This data describes a binding interaction between two proteins.

Sequence of chain A:
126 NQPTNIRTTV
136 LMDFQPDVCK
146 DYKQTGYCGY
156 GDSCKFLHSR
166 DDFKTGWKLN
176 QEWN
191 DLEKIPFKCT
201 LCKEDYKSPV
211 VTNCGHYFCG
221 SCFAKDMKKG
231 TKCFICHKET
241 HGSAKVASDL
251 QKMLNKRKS

Sequence of chain B:
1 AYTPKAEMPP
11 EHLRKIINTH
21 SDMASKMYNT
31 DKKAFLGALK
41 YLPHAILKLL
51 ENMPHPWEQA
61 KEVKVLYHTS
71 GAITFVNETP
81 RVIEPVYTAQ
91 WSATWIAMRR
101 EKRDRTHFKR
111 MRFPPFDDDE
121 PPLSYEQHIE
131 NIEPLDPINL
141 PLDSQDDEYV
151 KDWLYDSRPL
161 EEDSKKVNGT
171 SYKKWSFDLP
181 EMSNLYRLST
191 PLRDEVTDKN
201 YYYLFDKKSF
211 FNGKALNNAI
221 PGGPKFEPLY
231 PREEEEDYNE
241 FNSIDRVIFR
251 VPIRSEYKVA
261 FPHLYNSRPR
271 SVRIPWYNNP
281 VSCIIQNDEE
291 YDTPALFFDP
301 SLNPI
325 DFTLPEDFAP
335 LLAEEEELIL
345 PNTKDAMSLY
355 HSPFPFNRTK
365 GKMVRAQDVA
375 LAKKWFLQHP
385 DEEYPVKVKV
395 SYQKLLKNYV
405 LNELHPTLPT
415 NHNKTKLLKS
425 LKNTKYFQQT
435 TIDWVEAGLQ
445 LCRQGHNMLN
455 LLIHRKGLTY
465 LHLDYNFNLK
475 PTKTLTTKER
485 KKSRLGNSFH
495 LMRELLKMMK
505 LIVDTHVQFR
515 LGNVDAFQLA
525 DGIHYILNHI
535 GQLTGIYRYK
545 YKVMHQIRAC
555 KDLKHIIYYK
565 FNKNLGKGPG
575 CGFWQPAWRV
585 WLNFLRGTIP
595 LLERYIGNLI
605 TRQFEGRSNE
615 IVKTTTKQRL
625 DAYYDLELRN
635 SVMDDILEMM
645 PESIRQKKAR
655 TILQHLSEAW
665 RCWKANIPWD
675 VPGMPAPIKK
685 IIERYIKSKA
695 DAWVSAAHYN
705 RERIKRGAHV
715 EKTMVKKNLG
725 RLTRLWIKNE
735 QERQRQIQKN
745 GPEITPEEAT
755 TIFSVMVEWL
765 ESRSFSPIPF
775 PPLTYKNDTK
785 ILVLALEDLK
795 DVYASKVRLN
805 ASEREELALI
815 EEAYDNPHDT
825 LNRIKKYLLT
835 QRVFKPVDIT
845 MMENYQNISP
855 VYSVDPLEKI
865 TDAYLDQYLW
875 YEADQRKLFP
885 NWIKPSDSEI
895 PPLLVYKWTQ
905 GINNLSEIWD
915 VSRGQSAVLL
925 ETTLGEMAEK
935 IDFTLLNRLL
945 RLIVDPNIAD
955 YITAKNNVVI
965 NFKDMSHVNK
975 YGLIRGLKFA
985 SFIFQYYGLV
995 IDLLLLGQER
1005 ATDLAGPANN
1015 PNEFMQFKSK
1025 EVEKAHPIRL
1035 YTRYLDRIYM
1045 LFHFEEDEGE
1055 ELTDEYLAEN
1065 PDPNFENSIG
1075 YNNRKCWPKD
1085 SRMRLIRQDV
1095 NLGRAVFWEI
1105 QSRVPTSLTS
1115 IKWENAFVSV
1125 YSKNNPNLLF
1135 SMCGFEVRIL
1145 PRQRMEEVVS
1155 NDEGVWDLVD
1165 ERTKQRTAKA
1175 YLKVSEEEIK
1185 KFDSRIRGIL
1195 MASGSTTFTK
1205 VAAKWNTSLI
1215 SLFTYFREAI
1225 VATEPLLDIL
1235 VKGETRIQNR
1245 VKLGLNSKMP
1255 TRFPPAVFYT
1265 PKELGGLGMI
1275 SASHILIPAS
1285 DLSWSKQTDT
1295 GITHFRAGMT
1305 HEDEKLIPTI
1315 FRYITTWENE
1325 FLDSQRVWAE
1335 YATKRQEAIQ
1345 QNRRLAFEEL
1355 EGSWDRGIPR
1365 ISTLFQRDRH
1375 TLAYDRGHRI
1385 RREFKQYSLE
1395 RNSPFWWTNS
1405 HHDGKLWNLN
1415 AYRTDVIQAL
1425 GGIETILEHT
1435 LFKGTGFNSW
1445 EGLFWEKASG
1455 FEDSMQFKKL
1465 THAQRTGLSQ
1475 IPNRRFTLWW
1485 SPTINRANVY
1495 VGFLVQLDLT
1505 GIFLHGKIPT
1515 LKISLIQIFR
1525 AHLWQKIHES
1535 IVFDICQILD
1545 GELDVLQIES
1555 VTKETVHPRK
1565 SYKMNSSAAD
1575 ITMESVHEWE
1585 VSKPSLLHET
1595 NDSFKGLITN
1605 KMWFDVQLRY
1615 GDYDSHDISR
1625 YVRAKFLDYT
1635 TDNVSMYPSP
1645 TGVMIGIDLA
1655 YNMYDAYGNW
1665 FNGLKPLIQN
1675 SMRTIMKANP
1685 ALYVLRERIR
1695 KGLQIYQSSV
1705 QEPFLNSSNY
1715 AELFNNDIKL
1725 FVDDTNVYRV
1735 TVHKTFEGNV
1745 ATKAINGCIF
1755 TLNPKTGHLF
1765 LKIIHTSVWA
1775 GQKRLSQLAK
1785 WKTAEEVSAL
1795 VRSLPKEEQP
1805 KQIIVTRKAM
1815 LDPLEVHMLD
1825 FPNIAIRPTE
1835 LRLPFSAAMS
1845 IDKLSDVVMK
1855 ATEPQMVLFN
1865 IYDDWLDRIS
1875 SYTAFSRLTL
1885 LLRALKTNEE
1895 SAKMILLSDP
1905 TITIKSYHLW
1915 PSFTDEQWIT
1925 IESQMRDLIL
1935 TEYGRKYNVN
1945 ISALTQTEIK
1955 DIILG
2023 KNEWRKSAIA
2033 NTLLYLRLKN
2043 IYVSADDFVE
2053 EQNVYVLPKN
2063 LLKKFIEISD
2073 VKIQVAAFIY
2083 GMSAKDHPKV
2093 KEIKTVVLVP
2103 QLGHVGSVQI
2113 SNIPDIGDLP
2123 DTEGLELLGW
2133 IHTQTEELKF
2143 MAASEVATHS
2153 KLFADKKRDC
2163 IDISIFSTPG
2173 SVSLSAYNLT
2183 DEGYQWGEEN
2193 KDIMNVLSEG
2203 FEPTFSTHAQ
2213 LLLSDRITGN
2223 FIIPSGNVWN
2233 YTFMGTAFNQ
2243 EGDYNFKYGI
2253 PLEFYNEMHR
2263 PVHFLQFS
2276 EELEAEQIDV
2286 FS

Residue-level contacts at the interface:
Residue N1492 in chain B interacts with residue N126 in chain A (closest heavy-atom distance 2.7 Å).
Residue Q1500 in chain B contacts residue L136 in chain A (closest heavy-atom distance 3.2 Å).
Residue L1498 in chain B is in contact with residue L136 in chain A (closest heavy-atom distance 3.7 Å).
Residue G1471 in chain B is in contact with residue S158 in chain A (closest heavy-atom distance 3.3 Å).
Residue M111 in chain B interacts with residue N130 in chain A (closest heavy-atom distance 2.7 Å).
Residue I1517 in chain B is in contact with residue K160 in chain A (closest heavy-atom distance 2.9 Å).
Residue L1501 in chain B contacts residue D138 in chain A (closest heavy-atom distance 3.9 Å).
Residue K1516 in chain B contacts residue D138 in chain A (closest heavy-atom distance 2.6 Å).
Residue F113 in chain B is in contact with residue R132 in chain A (closest heavy-atom distance 2.8 Å).
Residue F113 in chain B interacts with residue N130 in chain A (closest heavy-atom distance 3.9 Å).
Residue R1478 in chain B is in contact with residue F161 in chain A (closest heavy-atom distance 3.4 Å).
Residue T1465 in chain B interacts with residue Y152 in chain A (closest heavy-atom distance 3.9 Å).
Residue D1502 in chain B interacts with residue D138 in chain A (closest heavy-atom distance 3.1 Å).
Residue A1491 in chain B is in contact with residue Q127 in chain A (closest heavy-atom distance 3.5 Å).
Residue T478 in chain B contacts residue P141 in chain A (closest heavy-atom distance 3.9 Å).
Residue L1498 in chain B contacts residue T133 in chain A (closest heavy-atom distance 3.2 Å).
Residue K477 in chain B contacts residue F139 in chain A (closest heavy-atom distance 3.8 Å).
Residue V1499 in chain B interacts with residue L136 in chain A (closest heavy-atom distance 3.2 Å).
Residue T478 in chain B interacts with residue Q140 in chain A (closest heavy-atom distance 3.8 Å).
Residue R110 in chain B is in contact with residue N130 in chain A (closest heavy-atom distance 3.4 Å).
Residue T476 in chain B contacts residue F139 in chain A (closest heavy-atom distance 3.7 Å).
Residue K474 in chain B contacts residue T134 in chain A (closest heavy-atom distance 3.3 Å).
Residue K1516 in chain B contacts residue Q140 in chain A (closest heavy-atom distance 3.1 Å).
Residue T478 in chain B contacts residue F139 in chain A (closest heavy-atom distance 3.1 Å).
Residue R1524 in chain B contacts residue S164 in chain A (closest heavy-atom distance 3.8 Å).
Residue R112 in chain B is in contact with residue R132 in chain A (closest heavy-atom distance 3.1 Å).
Residue T1465 in chain B contacts residue G154 in chain A (closest heavy-atom distance 3.8 Å).
Residue Q1500 in chain B is in contact with residue D138 in chain A (closest heavy-atom distance 2.9 Å).
Residue L479 in chain B is in contact with residue Q140 in chain A (closest heavy-atom distance 3.2 Å).
Residue Q1474 in chain B is in contact with residue C159 in chain A (closest heavy-atom distance 3.9 Å).
Residue L1472 in chain B interacts with residue S158 in chain A (closest heavy-atom distance 2.5 Å).
Residue P114 in chain B interacts with residue R132 in chain A (closest heavy-atom distance 3.0 Å).
Residue P475 in chain B is in contact with residue L136 in chain A (closest heavy-atom distance 3.8 Å).
Residue F1507 in chain B is in contact with residue V135 in chain A (closest heavy-atom distance 3.9 Å).
Residue Q1474 in chain B is in contact with residue S158 in chain A (closest heavy-atom distance 3.2 Å).
Residue D1502 in chain B contacts residue P141 in chain A (closest heavy-atom distance 3.8 Å).
Residue K1516 in chain B is in contact with residue D142 in chain A (closest heavy-atom distance 3.3 Å).
Residue Q1474 in chain B interacts with residue D157 in chain A (closest heavy-atom distance 3.4 Å).
Residue F116 in chain B contacts residue R132 in chain A (closest heavy-atom distance 3.7 Å).
Residue F113 in chain B is in contact with residue I131 in chain A (closest heavy-atom distance 3.3 Å).
Residue K474 in chain B contacts residue L136 in chain A (closest heavy-atom distance 3.6 Å).
Residue I1520 in chain B contacts residue L162 in chain A (closest heavy-atom distance 3.5 Å).
Residue Q1500 in chain B contacts residue M137 in chain A (closest heavy-atom distance 3.1 Å).
Residue Q1468 in chain B contacts residue D157 in chain A (closest heavy-atom distance 3.8 Å).
Residue Q1521 in chain B is in contact with residue L162 in chain A (closest heavy-atom distance 3.2 Å).
Residue D117 in chain B interacts with residue R132 in chain A (closest heavy-atom distance 3.1 Å).
Residue P115 in chain B contacts residue R132 in chain A (closest heavy-atom distance 2.7 Å).
Residue R1478 in chain B contacts residue C159 in chain A (closest heavy-atom distance 3.0 Å).
Residue Q1468 in chain B is in contact with residue G156 in chain A (closest heavy-atom distance 3.1 Å).
Residue R1478 in chain B interacts with residue K160 in chain A (closest heavy-atom distance 3.6 Å).
Residue I1517 in chain B is in contact with residue D142 in chain A (closest heavy-atom distance 3.4 Å).
Residue Y529 in chain B interacts with residue I131 in chain A (closest heavy-atom distance 3.9 Å).
Residue D1502 in chain B interacts with residue F139 in chain A (closest heavy-atom distance 2.9 Å).
Residue Q1468 in chain B interacts with residue G154 in chain A (closest heavy-atom distance 3.8 Å).
Residue Q1500 in chain B is in contact with residue V135 in chain A (closest heavy-atom distance 3.2 Å).
Residue P475 in chain B contacts residue F139 in chain A (closest heavy-atom distance 3.5 Å).
Residue L537 in chain B contacts residue I131 in chain A (closest heavy-atom distance 3.9 Å).
Residue N1492 in chain B interacts with residue Q127 in chain A (closest heavy-atom distance 3.7 Å).
Residue S1473 in chain B contacts residue D157 in chain A (closest heavy-atom distance 3.6 Å).
Residue D118 in chain B contacts residue T134 in chain A (closest heavy-atom distance 2.6 Å).